Contacts between the two chains:
Residue V387 in the second protein is in contact with residue L41 in the first protein (closest heavy-atom distance 4.0 Å).
Residue M391 in the second protein contacts residue F45 in the first protein (closest heavy-atom distance 4.1 Å).
Residue K373 in the second protein is in contact with residue W26 in the first protein (closest heavy-atom distance 3.6 Å).
Residue L384 in the second protein is in contact with residue L41 in the first protein (closest heavy-atom distance 4.0 Å).
Residue L384 in the second protein interacts with residue I37 in the first protein (closest heavy-atom distance 4.1 Å).
Residue V380 in the second protein is in contact with residue I37 in the first protein (closest heavy-atom distance 3.8 Å).
Residue F383 in the second protein is in contact with residue L41 in the first protein (closest heavy-atom distance 4.0 Å).
Residue V387 in the second protein interacts with residue F45 in the first protein (closest heavy-atom distance 3.7 Å).

Sequence of the first protein:
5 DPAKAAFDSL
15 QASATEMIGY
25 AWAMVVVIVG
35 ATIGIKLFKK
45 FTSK

These two protein chains interact to form a complex.

Sequence of the second protein:
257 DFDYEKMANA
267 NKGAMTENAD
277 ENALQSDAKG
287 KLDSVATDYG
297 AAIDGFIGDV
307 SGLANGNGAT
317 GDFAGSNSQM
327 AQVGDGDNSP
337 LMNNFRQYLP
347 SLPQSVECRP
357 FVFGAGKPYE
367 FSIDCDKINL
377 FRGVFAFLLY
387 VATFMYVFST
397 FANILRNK